Sequence of the second protein:
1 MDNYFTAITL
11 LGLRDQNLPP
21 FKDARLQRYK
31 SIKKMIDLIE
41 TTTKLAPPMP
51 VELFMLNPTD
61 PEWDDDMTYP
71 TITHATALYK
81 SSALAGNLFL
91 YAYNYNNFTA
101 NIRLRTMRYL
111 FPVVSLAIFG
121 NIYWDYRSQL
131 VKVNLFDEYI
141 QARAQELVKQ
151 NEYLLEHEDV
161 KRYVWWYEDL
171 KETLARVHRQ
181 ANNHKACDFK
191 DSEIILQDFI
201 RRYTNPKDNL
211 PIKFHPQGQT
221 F

Sequence of the first protein:
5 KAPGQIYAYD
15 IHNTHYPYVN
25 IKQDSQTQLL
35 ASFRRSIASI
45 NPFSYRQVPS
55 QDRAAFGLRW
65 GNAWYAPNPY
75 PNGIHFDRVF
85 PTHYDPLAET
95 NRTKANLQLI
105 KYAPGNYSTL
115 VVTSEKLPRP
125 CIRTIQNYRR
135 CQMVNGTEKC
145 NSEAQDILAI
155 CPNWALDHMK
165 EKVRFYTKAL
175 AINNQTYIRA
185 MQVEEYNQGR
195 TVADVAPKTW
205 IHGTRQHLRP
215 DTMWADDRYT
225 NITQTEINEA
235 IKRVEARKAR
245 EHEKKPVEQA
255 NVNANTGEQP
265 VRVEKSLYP

Contacts between the two chains:
Residue N191 in the first protein interacts with residue K190 in the second protein (closest heavy-atom distance 3.0 Å).
Residue A184 in the first protein interacts with residue Q197 in the second protein (closest heavy-atom distance 3.1 Å).
Residue L271 in the first protein interacts with residue D23 in the second protein (closest heavy-atom distance 3.6 Å).
Residue M185 in the first protein interacts with residue Q197 in the second protein (closest heavy-atom distance 3.7 Å).
Residue T180 in the first protein interacts with residue D37 in the second protein (closest heavy-atom distance 3.6 Å).
Residue R183 in the first protein is in contact with residue D37 in the second protein (closest heavy-atom distance 2.5 Å).
Residue D215 in the first protein contacts residue H184 in the second protein (closest heavy-atom distance 2.9 Å).
Residue T203 in the first protein interacts with residue A175 in the second protein (closest heavy-atom distance 3.5 Å).
Residue R123 in the first protein is in contact with residue D64 in the second protein (closest heavy-atom distance 3.4 Å).
Residue Y190 in the first protein is in contact with residue E193 in the second protein (closest heavy-atom distance 2.7 Å).
Residue Y181 in the first protein is in contact with residue T204 in the second protein (closest heavy-atom distance 2.7 Å).
Residue G207 in the first protein interacts with residue R179 in the second protein (closest heavy-atom distance 3.4 Å).
Residue N178 in the first protein interacts with residue I212 in the second protein (closest heavy-atom distance 3.1 Å).
Residue W204 in the first protein contacts residue T9 in the second protein (closest heavy-atom distance 3.4 Å).
Residue N178 in the first protein is in contact with residue P211 in the second protein (closest heavy-atom distance 3.4 Å).
Residue V199 in the first protein is in contact with residue I195 in the second protein (closest heavy-atom distance 3.7 Å).
Residue A184 in the first protein contacts residue K34 in the second protein (closest heavy-atom distance 3.1 Å).
Residue R209 in the first protein is in contact with residue D15 in the second protein (closest heavy-atom distance 2.7 Å).
Residue R127 in the first protein is in contact with residue D64 in the second protein (closest heavy-atom distance 2.7 Å).
Residue T203 in the first protein is in contact with residue H178 in the second protein (closest heavy-atom distance 3.0 Å).
Residue Q186 in the first protein is in contact with residue Q197 in the second protein (closest heavy-atom distance 3.4 Å).
Residue N191 in the first protein interacts with residue I194 in the second protein (closest heavy-atom distance 3.7 Å).
Residue R183 in the first protein contacts residue K34 in the second protein (closest heavy-atom distance 2.5 Å).
Residue W204 in the first protein is in contact with residue A175 in the second protein (closest heavy-atom distance 3.1 Å).
Residue W204 in the first protein is in contact with residue V177 in the second protein (closest heavy-atom distance 3.2 Å).
Residue Y181 in the first protein interacts with residue I200 in the second protein (closest heavy-atom distance 3.2 Å).
Residue A184 in the first protein interacts with residue D37 in the second protein (closest heavy-atom distance 3.6 Å).
Residue N177 in the first protein interacts with residue I212 in the second protein (closest heavy-atom distance 3.7 Å).
Residue V196 in the first protein is in contact with residue I194 in the second protein (closest heavy-atom distance 3.7 Å).
Residue R123 in the first protein is in contact with residue D66 in the second protein (closest heavy-atom distance 3.1 Å).
Residue P214 in the first protein is in contact with residue N182 in the second protein (closest heavy-atom distance 3.7 Å).
Residue R213 in the first protein contacts residue N182 in the second protein (closest heavy-atom distance 2.9 Å).
Residue R127 in the first protein interacts with residue P61 in the second protein (closest heavy-atom distance 3.6 Å).
Residue R194 in the first protein is in contact with residue D191 in the second protein (closest heavy-atom distance 2.4 Å).
Residue R194 in the first protein is in contact with residue I194 in the second protein (closest heavy-atom distance 3.6 Å).
Residue Y272 in the first protein contacts residue K22 in the second protein (closest heavy-atom distance 3.7 Å).
Residue Q186 in the first protein contacts residue K34 in the second protein (closest heavy-atom distance 2.9 Å).
Residue A184 in the first protein is in contact with residue L38 in the second protein (closest heavy-atom distance 3.4 Å).
Residue P214 in the first protein is in contact with residue Q16 in the second protein (closest heavy-atom distance 3.6 Å).
Residue E188 in the first protein is in contact with residue K34 in the second protein (closest heavy-atom distance 2.9 Å).
Residue D215 in the first protein is in contact with residue N182 in the second protein (closest heavy-atom distance 3.5 Å).
Residue Y190 in the first protein contacts residue K190 in the second protein (closest heavy-atom distance 3.5 Å).
Residue K202 in the first protein is in contact with residue R176 in the second protein (closest heavy-atom distance 3.3 Å).
Residue L174 in the first protein interacts with residue I212 in the second protein (closest heavy-atom distance 3.2 Å).
Residue N191 in the first protein interacts with residue E193 in the second protein (closest heavy-atom distance 3.3 Å).
Residue Y181 in the first protein is in contact with residue P211 in the second protein (closest heavy-atom distance 3.5 Å).
Residue T195 in the first protein is in contact with residue I194 in the second protein (closest heavy-atom distance 3.6 Å).
Residue Y170 in the first protein contacts residue F214 in the second protein (closest heavy-atom distance 3.7 Å).
Residue L271 in the first protein is in contact with residue K22 in the second protein (closest heavy-atom distance 3.6 Å).
Residue M185 in the first protein contacts residue I200 in the second protein (closest heavy-atom distance 3.7 Å).
Residue Q130 in the first protein contacts residue T59 in the second protein (closest heavy-atom distance 2.5 Å).
Residue Y181 in the first protein interacts with residue T41 in the second protein (closest heavy-atom distance 3.5 Å).
Residue R127 in the first protein contacts residue T59 in the second protein (closest heavy-atom distance 3.3 Å).
Residue F169 in the first protein interacts with residue F221 in the second protein (closest heavy-atom distance 3.7 Å).
Residue L271 in the first protein interacts with residue L26 in the second protein (closest heavy-atom distance 3.6 Å).
Residue L212 in the first protein is in contact with residue N182 in the second protein (closest heavy-atom distance 3.7 Å).
Residue Y181 in the first protein contacts residue P206 in the second protein (closest heavy-atom distance 3.5 Å).
Residue N177 in the first protein interacts with residue K44 in the second protein (closest heavy-atom distance 2.7 Å).
Residue A200 in the first protein contacts residue D191 in the second protein (closest heavy-atom distance 3.2 Å).
Residue Y190 in the first protein contacts residue A186 in the second protein (closest heavy-atom distance 3.6 Å).

These two protein chains interact to form a complex.